Sequence of chain B:
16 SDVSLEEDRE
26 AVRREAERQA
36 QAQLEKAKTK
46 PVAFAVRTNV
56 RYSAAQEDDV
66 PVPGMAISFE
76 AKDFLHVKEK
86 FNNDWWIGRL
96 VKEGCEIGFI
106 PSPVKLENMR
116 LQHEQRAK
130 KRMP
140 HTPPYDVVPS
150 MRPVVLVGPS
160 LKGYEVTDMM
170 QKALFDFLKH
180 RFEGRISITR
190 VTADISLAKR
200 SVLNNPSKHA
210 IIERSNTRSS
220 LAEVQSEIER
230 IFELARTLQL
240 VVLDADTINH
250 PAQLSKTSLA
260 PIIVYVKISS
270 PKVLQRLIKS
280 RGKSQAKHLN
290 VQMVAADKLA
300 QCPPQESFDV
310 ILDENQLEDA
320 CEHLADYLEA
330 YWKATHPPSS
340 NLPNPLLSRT

Residue-level contacts at the interface:
Residue S214 in chain B is in contact with residue Q82 in chain A (closest heavy-atom distance 3.9 Å).
Residue E228 in chain B contacts residue K65 in chain A (closest heavy-atom distance 3.6 Å).
Residue R199 in chain B interacts with residue S54 in chain A (closest heavy-atom distance 2.8 Å).
Residue P142 in chain B is in contact with residue S54 in chain A (closest heavy-atom distance 3.8 Å).
Residue D145 in chain B is in contact with residue D52 in chain A (closest heavy-atom distance 3.9 Å).
Residue A48 in chain B is in contact with residue Y101 in chain A (closest heavy-atom distance 4.2 Å).
Residue V146 in chain B is in contact with residue W102 in chain A (closest heavy-atom distance 3.6 Å).
Residue S257 in chain B is in contact with residue G56 in chain A (closest heavy-atom distance 3.3 Å).
Residue W91 in chain B contacts residue W53 in chain A (closest heavy-atom distance 3.5 Å).
Residue E228 in chain B is in contact with residue H60 in chain A (closest heavy-atom distance 2.7 Å).
Residue Q224 in chain B contacts residue A58 in chain A (closest heavy-atom distance 3.0 Å).
Residue E228 in chain B is in contact with residue A58 in chain A (closest heavy-atom distance 3.7 Å).
Residue K85 in chain B is in contact with residue S100 in chain A (closest heavy-atom distance 3.9 Å).
Residue P108 in chain B is in contact with residue S100 in chain A (closest heavy-atom distance 3.7 Å).
Residue R213 in chain B contacts residue T69 in chain A (closest heavy-atom distance 3.6 Å).
Residue V109 in chain B contacts residue S31 in chain A (closest heavy-atom distance 3.7 Å).
Residue D145 in chain B is in contact with residue S54 in chain A (closest heavy-atom distance 3.1 Å).
Residue V109 in chain B interacts with residue Y32 in chain A (closest heavy-atom distance 3.6 Å).
Residue R213 in chain B contacts residue N84 in chain A (closest heavy-atom distance 2.1 Å).
Residue N203 in chain B interacts with residue S71 in chain A (closest heavy-atom distance 3.3 Å).
Residue V82 in chain B contacts residue Y101 in chain A (closest heavy-atom distance 3.8 Å).
Residue S257 in chain B is in contact with residue T57 in chain A (closest heavy-atom distance 3.2 Å).
Residue V146 in chain B is in contact with residue D52 in chain A (closest heavy-atom distance 3.3 Å).
Residue R199 in chain B is in contact with residue G55 in chain A (closest heavy-atom distance 3.7 Å).
Residue P205 in chain B is in contact with residue D73 in chain A (closest heavy-atom distance 4.1 Å).
Residue K83 in chain B interacts with residue Y101 in chain A (closest heavy-atom distance 3.8 Å).
Residue I210 in chain B is in contact with residue R19 in chain A (closest heavy-atom distance 3.4 Å).
Residue N203 in chain B contacts residue I51 in chain A (closest heavy-atom distance 3.4 Å).
Residue N88 in chain B interacts with residue S100 in chain A (closest heavy-atom distance 3.3 Å).
Residue S214 in chain B interacts with residue S17 in chain A (closest heavy-atom distance 3.6 Å).
Residue I210 in chain B interacts with residue Q82 in chain A (closest heavy-atom distance 2.8 Å).
Residue E84 in chain B interacts with residue Y101 in chain A (closest heavy-atom distance 3.3 Å).
Residue W91 in chain B interacts with residue Y101 in chain A (closest heavy-atom distance 3.5 Å).
Residue W91 in chain B is in contact with residue S100 in chain A (closest heavy-atom distance 3.1 Å).
Residue N203 in chain B is in contact with residue G55 in chain A (closest heavy-atom distance 3.5 Å).
Residue K85 in chain B is in contact with residue E108 in chain A (closest heavy-atom distance 3.1 Å).
Residue Q224 in chain B contacts residue H60 in chain A (closest heavy-atom distance 3.9 Å).
Residue R199 in chain B is in contact with residue G56 in chain A (closest heavy-atom distance 3.7 Å).
Residue V146 in chain B is in contact with residue T57 in chain A (closest heavy-atom distance 2.9 Å).
Residue K85 in chain B interacts with residue D110 in chain A (closest heavy-atom distance 2.8 Å).
Residue P108 in chain B contacts residue W53 in chain A (closest heavy-atom distance 3.5 Å).
Residue E228 in chain B is in contact with residue S59 in chain A (closest heavy-atom distance 3.7 Å).
Residue F231 in chain B is in contact with residue T57 in chain A (closest heavy-atom distance 3.8 Å).
Residue S107 in chain B is in contact with residue S100 in chain A (closest heavy-atom distance 4.0 Å).
Residue Y144 in chain B interacts with residue W53 in chain A (closest heavy-atom distance 3.9 Å).
Residue V109 in chain B interacts with residue S100 in chain A (closest heavy-atom distance 3.8 Å).
Residue K85 in chain B is in contact with residue Y101 in chain A (closest heavy-atom distance 3.4 Å).
Residue R213 in chain B is in contact with residue S71 in chain A (closest heavy-atom distance 3.6 Å).
Residue T216 in chain B is in contact with residue S85 in chain A (closest heavy-atom distance 4.1 Å).
Residue E112 in chain B interacts with residue S31 in chain A (closest heavy-atom distance 4.1 Å).
Residue S214 in chain B is in contact with residue N84 in chain A (closest heavy-atom distance 3.0 Å).
Residue F49 in chain B interacts with residue Y101 in chain A (closest heavy-atom distance 3.5 Å).
Residue P142 in chain B interacts with residue W53 in chain A (closest heavy-atom distance 4.1 Å).
Residue V146 in chain B interacts with residue W53 in chain A (closest heavy-atom distance 3.6 Å).
Residue R213 in chain B is in contact with residue Q82 in chain A (closest heavy-atom distance 3.6 Å).
Residue N215 in chain B is in contact with residue N84 in chain A (closest heavy-atom distance 4.0 Å).
Residue N88 in chain B interacts with residue D110 in chain A (closest heavy-atom distance 2.9 Å).
Residue P108 in chain B is in contact with residue S31 in chain A (closest heavy-atom distance 3.7 Å).
Residue N203 in chain B contacts residue R72 in chain A (closest heavy-atom distance 2.9 Å).
Residue F49 in chain B contacts residue W102 in chain A (closest heavy-atom distance 3.4 Å).

This data describes a binding interaction between two proteins.

Sequence of chain A:
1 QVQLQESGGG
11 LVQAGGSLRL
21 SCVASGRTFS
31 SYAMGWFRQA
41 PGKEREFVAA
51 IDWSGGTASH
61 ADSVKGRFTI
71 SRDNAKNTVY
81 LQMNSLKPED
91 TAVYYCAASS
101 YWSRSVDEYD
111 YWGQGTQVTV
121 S